Interface contacts:
Residue N147 in the second protein contacts residue E2 in the first protein (closest heavy-atom distance 3.9 Å).
Residue H59 in the second protein interacts with residue R15 in the first protein (closest heavy-atom distance 3.3 Å).
Residue P138 in the second protein contacts residue Y12 in the first protein (closest heavy-atom distance 3.9 Å).
Residue D241 in the second protein contacts residue N35 in the first protein (closest heavy-atom distance 3.9 Å).
Residue I139 in the second protein interacts with residue E10 in the first protein (closest heavy-atom distance 3.8 Å).
Residue L229 in the second protein interacts with residue K16 in the first protein (closest heavy-atom distance 3.9 Å).
Residue L148 in the second protein contacts residue N3 in the first protein (closest heavy-atom distance 3.4 Å).
Residue Y222 in the second protein contacts residue K25 in the first protein (closest heavy-atom distance 3.9 Å).
Residue S60 in the second protein interacts with residue R15 in the first protein (closest heavy-atom distance 4.3 Å).
Residue L235 in the second protein is in contact with residue T52 in the first protein (closest heavy-atom distance 3.1 Å).
Residue S238 in the second protein is in contact with residue Q33 in the first protein (closest heavy-atom distance 4.3 Å).
Residue L229 in the second protein contacts residue I23 in the first protein (closest heavy-atom distance 3.1 Å).
Residue L235 in the second protein contacts residue K16 in the first protein (closest heavy-atom distance 4.4 Å).
Residue Y222 in the second protein contacts residue L11 in the first protein (closest heavy-atom distance 3.5 Å).
Residue I137 in the second protein interacts with residue A26 in the first protein (closest heavy-atom distance 3.2 Å).
Residue L148 in the second protein contacts residue D4 in the first protein (closest heavy-atom distance 2.9 Å).
Residue N147 in the second protein interacts with residue N3 in the first protein (closest heavy-atom distance 3.2 Å).
Residue E232 in the second protein contacts residue K16 in the first protein (closest heavy-atom distance 4.1 Å).
Residue L58 in the second protein contacts residue V13 in the first protein (closest heavy-atom distance 3.1 Å).
Residue S60 in the second protein interacts with residue D28 in the first protein (closest heavy-atom distance 3.7 Å).
Residue L58 in the second protein is in contact with residue R15 in the first protein (closest heavy-atom distance 3.1 Å).
Residue L58 in the second protein contacts residue Y12 in the first protein (closest heavy-atom distance 3.3 Å).
Residue R140 in the second protein contacts residue E10 in the first protein (closest heavy-atom distance 3.5 Å).
Residue P151 in the second protein contacts residue V9 in the first protein (closest heavy-atom distance 3.3 Å).
Residue E54 in the second protein interacts with residue Y12 in the first protein (closest heavy-atom distance 3.3 Å).
Residue R141 in the second protein is in contact with residue E10 in the first protein (closest heavy-atom distance 4.0 Å).
Residue Y222 in the second protein is in contact with residue Y12 in the first protein (closest heavy-atom distance 3.4 Å).
Residue P62 in the second protein interacts with residue H29 in the first protein (closest heavy-atom distance 3.6 Å).
Residue N228 in the second protein contacts residue M1 in the first protein (closest heavy-atom distance 3.0 Å).
Residue S60 in the second protein is in contact with residue H29 in the first protein (closest heavy-atom distance 4.3 Å).
Residue V237 in the second protein interacts with residue Y50 in the first protein (closest heavy-atom distance 3.5 Å).
Residue S60 in the second protein contacts residue S31 in the first protein (closest heavy-atom distance 4.1 Å).
Residue V237 in the second protein contacts residue N35 in the first protein (closest heavy-atom distance 3.8 Å).
Residue Y222 in the second protein is in contact with residue E10 in the first protein (closest heavy-atom distance 2.9 Å).
Residue N147 in the second protein contacts residue D4 in the first protein (closest heavy-atom distance 3.3 Å).
Residue I137 in the second protein interacts with residue D27 in the first protein (closest heavy-atom distance 3.9 Å).
Residue V237 in the second protein is in contact with residue Q33 in the first protein (closest heavy-atom distance 3.9 Å).
Residue L225 in the second protein interacts with residue I23 in the first protein (closest heavy-atom distance 4.0 Å).
Residue F57 in the second protein interacts with residue A26 in the first protein (closest heavy-atom distance 4.2 Å).
Residue S60 in the second protein is in contact with residue I24 in the first protein (closest heavy-atom distance 4.1 Å).
Residue S60 in the second protein contacts residue K25 in the first protein (closest heavy-atom distance 3.1 Å).
Residue F57 in the second protein interacts with residue Y12 in the first protein (closest heavy-atom distance 2.8 Å).
Residue Y222 in the second protein is in contact with residue I23 in the first protein (closest heavy-atom distance 3.6 Å).
Residue P234 in the second protein interacts with residue T52 in the first protein (closest heavy-atom distance 3.8 Å).
Residue L148 in the second protein is in contact with residue K5 in the first protein (closest heavy-atom distance 4.2 Å).
Residue W230 in the second protein interacts with residue K16 in the first protein (closest heavy-atom distance 4.0 Å).
Residue P236 in the second protein is in contact with residue Q33 in the first protein (closest heavy-atom distance 3.4 Å).
Residue Q150 in the second protein interacts with residue V9 in the first protein (closest heavy-atom distance 4.4 Å).
Residue D241 in the second protein interacts with residue Y50 in the first protein (closest heavy-atom distance 4.5 Å).
Residue G149 in the second protein interacts with residue N3 in the first protein (closest heavy-atom distance 3.8 Å).
Residue F224 in the second protein contacts residue I23 in the first protein (closest heavy-atom distance 4.3 Å).
Residue E54 in the second protein interacts with residue L11 in the first protein (closest heavy-atom distance 3.1 Å).
Residue G219 in the second protein contacts residue K25 in the first protein (closest heavy-atom distance 4.3 Å).
Residue P138 in the second protein interacts with residue A26 in the first protein (closest heavy-atom distance 4.0 Å).
Residue L235 in the second protein contacts residue R15 in the first protein (closest heavy-atom distance 4.2 Å).
Residue L235 in the second protein contacts residue A54 in the first protein (closest heavy-atom distance 4.1 Å).
Residue L225 in the second protein contacts residue N21 in the first protein (closest heavy-atom distance 4.2 Å).
Residue Y222 in the second protein contacts residue P14 in the first protein (closest heavy-atom distance 3.6 Å).
Residue Y143 in the second protein contacts residue N3 in the first protein (closest heavy-atom distance 4.2 Å).
Residue A231 in the second protein is in contact with residue K16 in the first protein (closest heavy-atom distance 4.0 Å).

This data describes a binding interaction between two proteins.

Sequence of the first protein:
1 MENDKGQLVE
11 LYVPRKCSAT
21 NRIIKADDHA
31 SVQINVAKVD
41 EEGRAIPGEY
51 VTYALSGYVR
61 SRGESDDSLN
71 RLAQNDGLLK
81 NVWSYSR

Sequence of the second protein:
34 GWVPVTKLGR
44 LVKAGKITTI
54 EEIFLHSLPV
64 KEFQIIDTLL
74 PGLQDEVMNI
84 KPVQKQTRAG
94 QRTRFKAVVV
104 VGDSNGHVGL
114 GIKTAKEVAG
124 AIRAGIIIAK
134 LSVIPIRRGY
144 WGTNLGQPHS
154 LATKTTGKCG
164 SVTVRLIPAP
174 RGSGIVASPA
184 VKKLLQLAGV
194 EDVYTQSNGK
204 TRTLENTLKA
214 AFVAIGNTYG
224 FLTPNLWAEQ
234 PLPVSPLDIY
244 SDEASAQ